Interface contacts:
Residue Y277 in chain A interacts with residue I103 in chain B (closest heavy-atom distance 4.3 Å).
Residue H57 in chain A interacts with residue S41 in chain B (closest heavy-atom distance 3.8 Å).
Residue T61 in chain A interacts with residue R34 in chain B (closest heavy-atom distance 3.5 Å).
Residue T32 in chain A interacts with residue I28 in chain B (closest heavy-atom distance 3.7 Å).
Residue Y30 in chain A contacts residue L19 in chain B (closest heavy-atom distance 4.2 Å).
Residue I41 in chain A interacts with residue V25 in chain B (closest heavy-atom distance 4.0 Å).
Residue N58 in chain A is in contact with residue V37 in chain B (closest heavy-atom distance 4.3 Å).
Residue L25 in chain A interacts with residue C39 in chain B (closest heavy-atom distance 4.5 Å).
Residue R110 in chain A is in contact with residue T22 in chain B (closest heavy-atom distance 4.7 Å).
Residue G31 in chain A is in contact with residue M32 in chain B (closest heavy-atom distance 4.0 Å).
Residue L25 in chain A is in contact with residue N42 in chain B (closest heavy-atom distance 3.8 Å).
Residue L25 in chain A interacts with residue L38 in chain B (closest heavy-atom distance 3.8 Å).
Residue Y30 in chain A is in contact with residue M32 in chain B (closest heavy-atom distance 4.0 Å).
Residue T32 in chain A is in contact with residue V25 in chain B (closest heavy-atom distance 4.0 Å).
Residue T32 in chain A is in contact with residue R29 in chain B (closest heavy-atom distance 3.9 Å).
Residue T32 in chain A is in contact with residue M32 in chain B (closest heavy-atom distance 3.8 Å).
Residue R110 in chain A is in contact with residue E21 in chain B (closest heavy-atom distance 3.2 Å).
Residue R60 in chain A is in contact with residue R34 in chain B (closest heavy-atom distance 3.4 Å).
Residue Q29 in chain A interacts with residue V31 in chain B (closest heavy-atom distance 5.0 Å).
Residue R110 in chain A interacts with residue V25 in chain B (closest heavy-atom distance 4.7 Å).
Residue P287 in chain A contacts residue E105 in chain B (closest heavy-atom distance 5.0 Å).
Residue R110 in chain A contacts residue I28 in chain B (closest heavy-atom distance 4.2 Å).
Residue N114 in chain A interacts with residue L20 in chain B (closest heavy-atom distance 5.0 Å).
Residue R110 in chain A contacts residue L20 in chain B (closest heavy-atom distance 4.7 Å).
Residue D39 in chain A contacts residue V25 in chain B (closest heavy-atom distance 4.4 Å).
Residue H57 in chain A interacts with residue L38 in chain B (closest heavy-atom distance 3.8 Å).
Residue L62 in chain A is in contact with residue L38 in chain B (closest heavy-atom distance 4.2 Å).
Residue H57 in chain A is in contact with residue R34 in chain B (closest heavy-atom distance 5.0 Å).
Residue Y30 in chain A is in contact with residue L20 in chain B (closest heavy-atom distance 3.6 Å).
Residue L62 in chain A is in contact with residue R34 in chain B (closest heavy-atom distance 3.7 Å).
Residue A64 in chain A is in contact with residue F35 in chain B (closest heavy-atom distance 3.5 Å).
Residue Y55 in chain A is in contact with residue L38 in chain B (closest heavy-atom distance 4.0 Å).
Residue P287 in chain A is in contact with residue I103 in chain B (closest heavy-atom distance 3.9 Å).
Residue Y30 in chain A is in contact with residue I28 in chain B (closest heavy-atom distance 3.8 Å).
Residue L25 in chain A is in contact with residue F35 in chain B (closest heavy-atom distance 3.9 Å).
Residue I26 in chain A contacts residue F35 in chain B (closest heavy-atom distance 3.6 Å).
Residue I41 in chain A contacts residue I28 in chain B (closest heavy-atom distance 3.7 Å).
Residue H57 in chain A interacts with residue V37 in chain B (closest heavy-atom distance 3.8 Å).
Residue Y30 in chain A is in contact with residue V31 in chain B (closest heavy-atom distance 4.9 Å).
Residue R110 in chain A is in contact with residue S24 in chain B (closest heavy-atom distance 4.4 Å).
Residue P28 in chain A contacts residue F35 in chain B (closest heavy-atom distance 3.5 Å).
Residue G31 in chain A contacts residue I28 in chain B (closest heavy-atom distance 3.6 Å).
Residue E56 in chain A is in contact with residue L38 in chain B (closest heavy-atom distance 4.8 Å).
Residue I41 in chain A is in contact with residue L20 in chain B (closest heavy-atom distance 4.2 Å).
Residue P28 in chain A interacts with residue M32 in chain B (closest heavy-atom distance 4.1 Å).
Residue L62 in chain A contacts residue V31 in chain B (closest heavy-atom distance 3.6 Å).
Residue L62 in chain A is in contact with residue F35 in chain B (closest heavy-atom distance 3.7 Å).
Residue P28 in chain A is in contact with residue V31 in chain B (closest heavy-atom distance 3.7 Å).
Residue R60 in chain A contacts residue D30 in chain B (closest heavy-atom distance 5.0 Å).
Residue C27 in chain A is in contact with residue F35 in chain B (closest heavy-atom distance 3.5 Å).
Residue R110 in chain A interacts with residue I23 in chain B (closest heavy-atom distance 2.9 Å).
Residue N43 in chain A contacts residue L20 in chain B (closest heavy-atom distance 4.0 Å).
Residue V112 in chain A contacts residue L20 in chain B (closest heavy-atom distance 3.7 Å).
Residue Y30 in chain A interacts with residue I23 in chain B (closest heavy-atom distance 4.0 Å).

Sequence of chain B:
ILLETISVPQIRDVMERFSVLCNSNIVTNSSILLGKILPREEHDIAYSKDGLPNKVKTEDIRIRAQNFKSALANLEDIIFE

This data describes a binding interaction between two proteins.

Sequence of chain A:
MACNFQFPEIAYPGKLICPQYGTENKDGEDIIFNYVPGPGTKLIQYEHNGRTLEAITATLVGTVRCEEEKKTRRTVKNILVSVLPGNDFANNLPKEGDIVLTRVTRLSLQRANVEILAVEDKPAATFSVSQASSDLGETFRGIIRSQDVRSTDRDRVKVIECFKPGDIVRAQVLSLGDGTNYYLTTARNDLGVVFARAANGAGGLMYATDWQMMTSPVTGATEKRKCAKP